Sequence of protein 2:
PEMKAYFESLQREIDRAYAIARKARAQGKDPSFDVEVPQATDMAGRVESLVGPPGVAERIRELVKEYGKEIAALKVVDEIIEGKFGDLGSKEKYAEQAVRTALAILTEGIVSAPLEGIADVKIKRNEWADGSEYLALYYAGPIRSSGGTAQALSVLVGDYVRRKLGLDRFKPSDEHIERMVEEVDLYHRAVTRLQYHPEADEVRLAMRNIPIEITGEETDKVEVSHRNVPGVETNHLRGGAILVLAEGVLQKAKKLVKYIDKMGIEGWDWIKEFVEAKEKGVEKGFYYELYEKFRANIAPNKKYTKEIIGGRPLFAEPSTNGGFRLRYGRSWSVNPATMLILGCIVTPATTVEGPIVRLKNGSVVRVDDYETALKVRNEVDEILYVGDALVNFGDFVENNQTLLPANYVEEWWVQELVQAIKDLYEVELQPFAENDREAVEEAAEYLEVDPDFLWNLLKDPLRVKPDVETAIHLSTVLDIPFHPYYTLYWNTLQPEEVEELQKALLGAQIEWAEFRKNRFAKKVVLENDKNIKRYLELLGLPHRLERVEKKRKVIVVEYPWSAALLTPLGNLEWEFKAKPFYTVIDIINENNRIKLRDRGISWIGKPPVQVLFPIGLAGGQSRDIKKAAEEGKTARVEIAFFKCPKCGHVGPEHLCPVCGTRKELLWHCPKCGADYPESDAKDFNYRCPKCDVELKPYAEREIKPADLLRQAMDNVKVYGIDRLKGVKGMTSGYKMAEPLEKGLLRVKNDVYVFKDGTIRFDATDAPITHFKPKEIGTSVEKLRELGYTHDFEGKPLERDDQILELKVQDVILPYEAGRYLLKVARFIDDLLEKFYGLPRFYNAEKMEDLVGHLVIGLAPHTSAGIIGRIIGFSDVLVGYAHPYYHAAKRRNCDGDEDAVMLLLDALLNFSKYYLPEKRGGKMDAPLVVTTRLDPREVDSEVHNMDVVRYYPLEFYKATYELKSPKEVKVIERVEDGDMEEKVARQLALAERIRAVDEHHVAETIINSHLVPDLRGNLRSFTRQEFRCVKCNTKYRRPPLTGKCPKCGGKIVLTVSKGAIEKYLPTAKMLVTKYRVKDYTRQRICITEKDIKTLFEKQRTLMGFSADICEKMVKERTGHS

Residue-level contacts at the interface:
Residue E185 in protein 2 contacts residue N506 in protein 1 (closest heavy-atom distance 4.4 Å).
Residue R1126 in protein 2 contacts residue G449 in protein 1 (closest heavy-atom distance 4.5 Å).
Residue P1142 in protein 2 is in contact with residue D230 in protein 1 (closest heavy-atom distance 4.0 Å).
Residue R1184 in protein 2 is in contact with residue D338 in protein 1 (closest heavy-atom distance 4.1 Å).
Residue L1143 in protein 2 interacts with residue F148 in protein 1 (closest heavy-atom distance 4.0 Å).
Residue T1125 in protein 2 interacts with residue N450 in protein 1 (closest heavy-atom distance 3.4 Å).
Residue L1143 in protein 2 is in contact with residue S145 in protein 1 (closest heavy-atom distance 3.6 Å).
Residue D1181 in protein 2 contacts residue Y331 in protein 1 (closest heavy-atom distance 4.6 Å).
Residue F1198 in protein 2 interacts with residue V122 in protein 1 (closest heavy-atom distance 4.5 Å).
Residue R1224 in protein 2 contacts residue D341 in protein 1 (closest heavy-atom distance 3.3 Å).
Residue P1141 in protein 2 interacts with residue Y144 in protein 1 (closest heavy-atom distance 3.4 Å).
Residue F1124 in protein 2 interacts with residue A455 in protein 1 (closest heavy-atom distance 4.4 Å).
Residue R1122 in protein 2 interacts with residue K451 in protein 1 (closest heavy-atom distance 3.6 Å).
Residue R1224 in protein 2 is in contact with residue D338 in protein 1 (closest heavy-atom distance 2.6 Å).
Residue Q1127 in protein 2 is in contact with residue I140 in protein 1 (closest heavy-atom distance 4.6 Å).
Residue F1124 in protein 2 interacts with residue I140 in protein 1 (closest heavy-atom distance 4.0 Å).
Residue T1225 in protein 2 interacts with residue K384 in protein 1 (closest heavy-atom distance 3.6 Å).
Residue L1156 in protein 2 interacts with residue I141 in protein 1 (closest heavy-atom distance 3.9 Å).
Residue P1142 in protein 2 contacts residue F148 in protein 1 (closest heavy-atom distance 3.8 Å).
Residue R1224 in protein 2 interacts with residue F340 in protein 1 (closest heavy-atom distance 3.4 Å).
Residue R196 in protein 2 contacts residue P328 in protein 1 (closest heavy-atom distance 3.9 Å).
Residue K1153 in protein 2 is in contact with residue I141 in protein 1 (closest heavy-atom distance 3.5 Å).
Residue T1125 in protein 2 contacts residue P453 in protein 1 (closest heavy-atom distance 3.2 Å).
Residue R1118 in protein 2 is in contact with residue V324 in protein 1 (closest heavy-atom distance 4.3 Å).
Residue V1221 in protein 2 interacts with residue E380 in protein 1 (closest heavy-atom distance 4.6 Å).
Residue T1225 in protein 2 interacts with residue E381 in protein 1 (closest heavy-atom distance 3.2 Å).
Residue P1141 in protein 2 is in contact with residue F148 in protein 1 (closest heavy-atom distance 4.5 Å).
Residue K1195 in protein 2 interacts with residue Y379 in protein 1 (closest heavy-atom distance 2.3 Å).
Residue S1228 in protein 2 is in contact with residue K388 in protein 1 (closest heavy-atom distance 4.6 Å).
Residue V1221 in protein 2 is in contact with residue E381 in protein 1 (closest heavy-atom distance 3.6 Å).
Residue R1184 in protein 2 interacts with residue L334 in protein 1 (closest heavy-atom distance 3.6 Å).
Residue R1118 in protein 2 contacts residue T371 in protein 1 (closest heavy-atom distance 4.5 Å).
Residue T1125 in protein 2 contacts residue G449 in protein 1 (closest heavy-atom distance 3.9 Å).
Residue F1124 in protein 2 interacts with residue P456 in protein 1 (closest heavy-atom distance 3.6 Å).
Residue R1184 in protein 2 is in contact with residue P337 in protein 1 (closest heavy-atom distance 3.0 Å).
Residue R1184 in protein 2 is in contact with residue V324 in protein 1 (closest heavy-atom distance 3.5 Å).
Residue L1156 in protein 2 is in contact with residue E138 in protein 1 (closest heavy-atom distance 3.4 Å).
Residue R196 in protein 2 interacts with residue G329 in protein 1 (closest heavy-atom distance 4.0 Å).
Residue T1225 in protein 2 interacts with residue E380 in protein 1 (closest heavy-atom distance 4.6 Å).
Residue I1187 in protein 2 contacts residue E381 in protein 1 (closest heavy-atom distance 4.7 Å).
Residue R1184 in protein 2 contacts residue F340 in protein 1 (closest heavy-atom distance 4.4 Å).
Residue R1224 in protein 2 contacts residue E381 in protein 1 (closest heavy-atom distance 3.4 Å).
Residue I1187 in protein 2 contacts residue Y382 in protein 1 (closest heavy-atom distance 3.4 Å).
Residue R196 in protein 2 is in contact with residue Y327 in protein 1 (closest heavy-atom distance 3.3 Å).
Residue F1198 in protein 2 interacts with residue V126 in protein 1 (closest heavy-atom distance 4.2 Å).
Residue D192 in protein 2 is in contact with residue M504 in protein 1 (closest heavy-atom distance 4.0 Å).
Residue L1156 in protein 2 contacts residue I140 in protein 1 (closest heavy-atom distance 3.7 Å).
Residue E1191 in protein 2 interacts with residue Y379 in protein 1 (closest heavy-atom distance 3.4 Å).
Residue K1195 in protein 2 contacts residue R370 in protein 1 (closest heavy-atom distance 3.1 Å).
Residue K1195 in protein 2 is in contact with residue A369 in protein 1 (closest heavy-atom distance 3.3 Å).
Residue D1181 in protein 2 contacts residue P337 in protein 1 (closest heavy-atom distance 3.9 Å).
Residue T1125 in protein 2 interacts with residue I454 in protein 1 (closest heavy-atom distance 4.0 Å).
Residue L1143 in protein 2 contacts residue K149 in protein 1 (closest heavy-atom distance 4.7 Å).
Residue L1121 in protein 2 contacts residue T371 in protein 1 (closest heavy-atom distance 3.4 Å).
Residue T1144 in protein 2 contacts residue E203 in protein 1 (closest heavy-atom distance 3.4 Å).
Residue R1118 in protein 2 is in contact with residue G325 in protein 1 (closest heavy-atom distance 2.6 Å).
Residue R1184 in protein 2 is in contact with residue I339 in protein 1 (closest heavy-atom distance 3.8 Å).
Residue T1125 in protein 2 is in contact with residue V452 in protein 1 (closest heavy-atom distance 2.7 Å).
Residue V1114 in protein 2 contacts residue G325 in protein 1 (closest heavy-atom distance 4.1 Å).
Residue L1143 in protein 2 is in contact with residue I141 in protein 1 (closest heavy-atom distance 4.3 Å).

Sequence of protein 1:
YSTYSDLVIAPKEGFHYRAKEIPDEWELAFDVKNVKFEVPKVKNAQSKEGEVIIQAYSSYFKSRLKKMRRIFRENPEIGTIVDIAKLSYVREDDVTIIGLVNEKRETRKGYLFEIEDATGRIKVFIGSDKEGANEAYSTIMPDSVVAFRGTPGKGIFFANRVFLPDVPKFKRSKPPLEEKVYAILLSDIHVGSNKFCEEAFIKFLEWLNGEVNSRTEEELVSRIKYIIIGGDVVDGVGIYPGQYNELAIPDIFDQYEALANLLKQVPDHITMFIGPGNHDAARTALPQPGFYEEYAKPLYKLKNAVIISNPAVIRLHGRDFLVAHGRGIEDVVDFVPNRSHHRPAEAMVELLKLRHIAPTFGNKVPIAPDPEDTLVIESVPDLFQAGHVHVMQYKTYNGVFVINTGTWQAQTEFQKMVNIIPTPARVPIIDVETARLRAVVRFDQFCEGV

The following describes two proteins that form a bound complex.